This data describes a binding interaction between two proteins.

Contacts between the two chains:
Residue M908 in chain B interacts with residue M44 in chain A (closest heavy-atom distance 3.4 Å).
Residue R807 in chain B contacts residue R58 in chain A (closest heavy-atom distance 4.1 Å).
Residue E112 in chain B interacts with residue I43 in chain A (closest heavy-atom distance 4.4 Å).
Residue V909 in chain B is in contact with residue R42 in chain A (closest heavy-atom distance 4.2 Å).
Residue D846 in chain B interacts with residue R51 in chain A (closest heavy-atom distance 4.9 Å).
Residue V907 in chain B contacts residue K46 in chain A (closest heavy-atom distance 3.3 Å).
Residue V858 in chain B is in contact with residue T49 in chain A (closest heavy-atom distance 3.8 Å).
Residue P856 in chain B is in contact with residue K47 in chain A (closest heavy-atom distance 4.7 Å).
Residue Q906 in chain B interacts with residue Y45 in chain A (closest heavy-atom distance 3.2 Å).
Residue V909 in chain B interacts with residue Y17 in chain A (closest heavy-atom distance 4.3 Å).
Residue P856 in chain B contacts residue K46 in chain A (closest heavy-atom distance 3.7 Å).
Residue A855 in chain B interacts with residue K46 in chain A (closest heavy-atom distance 3.7 Å).
Residue P856 in chain B interacts with residue T49 in chain A (closest heavy-atom distance 3.2 Å).
Residue T910 in chain B contacts residue R42 in chain A (closest heavy-atom distance 3.5 Å).
Residue D850 in chain B is in contact with residue M15 in chain A (closest heavy-atom distance 3.3 Å).
Residue V909 in chain B is in contact with residue I43 in chain A (closest heavy-atom distance 4.2 Å).
Residue V742 in chain B is in contact with residue Y45 in chain A (closest heavy-atom distance 4.8 Å).
Residue L115 in chain B is in contact with residue Y45 in chain A (closest heavy-atom distance 4.4 Å).
Residue T910 in chain B interacts with residue M44 in chain A (closest heavy-atom distance 4.6 Å).
Residue L911 in chain B interacts with residue R42 in chain A (closest heavy-atom distance 3.8 Å).
Residue D851 in chain B is in contact with residue K46 in chain A (closest heavy-atom distance 4.4 Å).
Residue A855 in chain B interacts with residue K47 in chain A (closest heavy-atom distance 4.8 Å).
Residue A855 in chain B is in contact with residue R48 in chain A (closest heavy-atom distance 4.9 Å).
Residue G857 in chain B contacts residue T49 in chain A (closest heavy-atom distance 3.4 Å).
Residue D851 in chain B interacts with residue M15 in chain A (closest heavy-atom distance 3.5 Å).
Residue E112 in chain B interacts with residue Y41 in chain A (closest heavy-atom distance 3.5 Å).
Residue L853 in chain B contacts residue Y17 in chain A (closest heavy-atom distance 4.6 Å).
Residue A855 in chain B is in contact with residue T49 in chain A (closest heavy-atom distance 3.7 Å).
Residue D102 in chain B contacts residue R42 in chain A (closest heavy-atom distance 4.6 Å).
Residue R116 in chain B interacts with residue I43 in chain A (closest heavy-atom distance 4.4 Å).
Residue K847 in chain B is in contact with residue R51 in chain A (closest heavy-atom distance 4.9 Å).
Residue V909 in chain B is in contact with residue M44 in chain A (closest heavy-atom distance 3.2 Å).
Residue T910 in chain B contacts residue I43 in chain A (closest heavy-atom distance 3.7 Å).
Residue G857 in chain B contacts residue V53 in chain A (closest heavy-atom distance 3.5 Å).
Residue P856 in chain B is in contact with residue R48 in chain A (closest heavy-atom distance 3.3 Å).
Residue R859 in chain B contacts residue F55 in chain A (closest heavy-atom distance 3.9 Å).
Residue D802 in chain B interacts with residue R58 in chain A (closest heavy-atom distance 4.2 Å).
Residue V909 in chain B contacts residue Y45 in chain A (closest heavy-atom distance 4.8 Å).
Residue D849 in chain B contacts residue K46 in chain A (closest heavy-atom distance 2.9 Å).
Residue I854 in chain B interacts with residue K46 in chain A (closest heavy-atom distance 4.0 Å).
Residue V858 in chain B is in contact with residue R51 in chain A (closest heavy-atom distance 4.1 Å).
Residue M908 in chain B is in contact with residue I43 in chain A (closest heavy-atom distance 4.8 Å).
Residue R859 in chain B is in contact with residue V54 in chain A (closest heavy-atom distance 2.8 Å).
Residue R116 in chain B contacts residue R42 in chain A (closest heavy-atom distance 4.4 Å).
Residue V907 in chain B interacts with residue M44 in chain A (closest heavy-atom distance 4.3 Å).
Residue G857 in chain B is in contact with residue R48 in chain A (closest heavy-atom distance 4.8 Å).
Residue L853 in chain B contacts residue K46 in chain A (closest heavy-atom distance 4.0 Å).
Residue I903 in chain B contacts residue F55 in chain A (closest heavy-atom distance 3.6 Å).
Residue V858 in chain B interacts with residue V53 in chain A (closest heavy-atom distance 4.8 Å).
Residue M908 in chain B interacts with residue Y45 in chain A (closest heavy-atom distance 3.6 Å).
Residue V907 in chain B interacts with residue Y45 in chain A (closest heavy-atom distance 3.4 Å).
Residue G857 in chain B contacts residue R51 in chain A (closest heavy-atom distance 4.7 Å).
Residue R859 in chain B contacts residue V53 in chain A (closest heavy-atom distance 3.6 Å).
Residue E100 in chain B contacts residue R42 in chain A (closest heavy-atom distance 3.4 Å).
Residue D851 in chain B interacts with residue Y17 in chain A (closest heavy-atom distance 3.0 Å).
Residue L115 in chain B contacts residue I43 in chain A (closest heavy-atom distance 4.0 Å).

Sequence of chain A:
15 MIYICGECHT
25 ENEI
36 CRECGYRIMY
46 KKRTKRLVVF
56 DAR

Sequence of chain B:
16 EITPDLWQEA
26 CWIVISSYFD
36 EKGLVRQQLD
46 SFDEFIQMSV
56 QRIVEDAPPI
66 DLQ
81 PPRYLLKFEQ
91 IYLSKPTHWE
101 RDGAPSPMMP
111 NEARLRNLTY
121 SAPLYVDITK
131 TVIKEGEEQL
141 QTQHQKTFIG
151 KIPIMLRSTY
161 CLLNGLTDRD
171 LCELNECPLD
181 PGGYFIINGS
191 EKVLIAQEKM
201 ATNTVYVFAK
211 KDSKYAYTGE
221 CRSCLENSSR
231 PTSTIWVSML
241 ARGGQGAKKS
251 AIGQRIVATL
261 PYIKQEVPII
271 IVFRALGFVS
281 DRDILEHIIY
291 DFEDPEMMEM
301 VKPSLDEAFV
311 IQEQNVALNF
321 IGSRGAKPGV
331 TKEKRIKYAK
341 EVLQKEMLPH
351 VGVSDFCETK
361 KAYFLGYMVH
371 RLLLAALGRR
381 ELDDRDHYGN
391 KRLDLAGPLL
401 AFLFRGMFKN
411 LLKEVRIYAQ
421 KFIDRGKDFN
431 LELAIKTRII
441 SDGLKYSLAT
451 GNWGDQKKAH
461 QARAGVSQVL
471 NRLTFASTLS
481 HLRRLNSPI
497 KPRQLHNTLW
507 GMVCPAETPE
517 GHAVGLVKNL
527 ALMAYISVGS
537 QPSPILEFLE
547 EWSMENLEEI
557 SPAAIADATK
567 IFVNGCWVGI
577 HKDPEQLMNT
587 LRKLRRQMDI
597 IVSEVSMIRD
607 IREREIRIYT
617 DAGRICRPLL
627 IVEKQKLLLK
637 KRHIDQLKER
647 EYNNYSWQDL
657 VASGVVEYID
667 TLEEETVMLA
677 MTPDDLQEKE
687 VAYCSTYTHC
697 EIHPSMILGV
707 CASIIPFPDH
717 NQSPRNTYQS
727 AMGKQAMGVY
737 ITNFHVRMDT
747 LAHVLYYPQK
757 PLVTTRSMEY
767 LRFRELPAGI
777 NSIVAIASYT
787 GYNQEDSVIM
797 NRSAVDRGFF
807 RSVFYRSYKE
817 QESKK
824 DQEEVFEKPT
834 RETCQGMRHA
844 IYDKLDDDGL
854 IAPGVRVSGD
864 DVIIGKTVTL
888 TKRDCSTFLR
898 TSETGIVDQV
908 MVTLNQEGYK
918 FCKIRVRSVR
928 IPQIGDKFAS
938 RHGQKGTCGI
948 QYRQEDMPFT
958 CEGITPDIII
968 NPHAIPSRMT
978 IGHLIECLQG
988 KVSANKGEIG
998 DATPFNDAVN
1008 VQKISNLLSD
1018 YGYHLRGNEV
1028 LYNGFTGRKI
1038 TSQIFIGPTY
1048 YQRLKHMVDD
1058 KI